These two protein chains interact to form a complex.

Sequence of chain A:
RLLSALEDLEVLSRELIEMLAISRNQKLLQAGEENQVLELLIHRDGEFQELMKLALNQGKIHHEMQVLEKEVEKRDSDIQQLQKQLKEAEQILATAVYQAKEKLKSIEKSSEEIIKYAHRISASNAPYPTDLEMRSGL

Interface contacts:
Residue I89 in chain A contacts residue Q114 in chain B (closest heavy-atom distance 3.6 Å).
Residue L34 in chain A contacts residue M97 in chain B (closest heavy-atom distance 3.4 Å).
Residue R103 in chain A is in contact with residue L132 in chain B (closest heavy-atom distance 3.5 Å).
Residue F76 in chain A is in contact with residue M97 in chain B (closest heavy-atom distance 3.5 Å).
Residue L82 in chain A interacts with residue P111 in chain B (closest heavy-atom distance 3.9 Å).
Residue M80 in chain A contacts residue M104 in chain B (closest heavy-atom distance 3.6 Å).
Residue M93 in chain A is in contact with residue L121 in chain B (closest heavy-atom distance 3.2 Å).
Residue R103 in chain A contacts residue N129 in chain B (closest heavy-atom distance 2.9 Å).
Residue Q86 in chain A contacts residue G106 in chain B (closest heavy-atom distance 2.9 Å).
Residue L84 in chain A is in contact with residue L66 in chain B (closest heavy-atom distance 3.5 Å).
Residue Q86 in chain A is in contact with residue P111 in chain B (closest heavy-atom distance 3.2 Å).
Residue L96 in chain A is in contact with residue V125 in chain B (closest heavy-atom distance 4.4 Å).
Residue V100 in chain A is in contact with residue K128 in chain B (closest heavy-atom distance 3.6 Å).
Residue R42 in chain A interacts with residue K91 in chain B (closest heavy-atom distance 3.2 Å).
Residue V100 in chain A interacts with residue Q124 in chain B (closest heavy-atom distance 3.9 Å).
Residue L37 in chain A contacts residue M76 in chain B (closest heavy-atom distance 4.7 Å).
Residue A83 in chain A is in contact with residue I107 in chain B (closest heavy-atom distance 3.8 Å).
Residue Q77 in chain A is in contact with residue D77 in chain B (closest heavy-atom distance 4.3 Å).
Residue H90 in chain A contacts residue Q114 in chain B (closest heavy-atom distance 4.6 Å).
Residue L34 in chain A contacts residue F94 in chain B (closest heavy-atom distance 4.1 Å).
Residue E99 in chain A contacts residue N129 in chain B (closest heavy-atom distance 3.3 Å).
Residue M93 in chain A is in contact with residue L118 in chain B (closest heavy-atom distance 3.7 Å).
Residue V100 in chain A contacts residue V125 in chain B (closest heavy-atom distance 3.5 Å).
Residue F76 in chain A interacts with residue I101 in chain B (closest heavy-atom distance 3.6 Å).
Residue L30 in chain A is in contact with residue I101 in chain B (closest heavy-atom distance 3.7 Å).
Residue E92 in chain A is in contact with residue R122 in chain B (closest heavy-atom distance 2.5 Å).
Residue Q86 in chain A is in contact with residue L109 in chain B (closest heavy-atom distance 2.8 Å).
Residue I89 in chain A contacts residue L118 in chain B (closest heavy-atom distance 3.7 Å).
Residue L30 in chain A contacts residue M104 in chain B (closest heavy-atom distance 3.7 Å).
Residue A83 in chain A is in contact with residue P105 in chain B (closest heavy-atom distance 4.5 Å).
Residue L31 in chain A is in contact with residue I101 in chain B (closest heavy-atom distance 4.7 Å).
Residue Q86 in chain A contacts residue I107 in chain B (closest heavy-atom distance 3.5 Å).
Residue Q86 in chain A interacts with residue P105 in chain B (closest heavy-atom distance 4.0 Å).
Residue G87 in chain A interacts with residue L66 in chain B (closest heavy-atom distance 4.7 Å).
Residue F76 in chain A contacts residue V69 in chain B (closest heavy-atom distance 4.7 Å).
Residue I89 in chain A is in contact with residue Q115 in chain B (closest heavy-atom distance 3.7 Å).
Residue M80 in chain A contacts residue V69 in chain B (closest heavy-atom distance 3.4 Å).
Residue M80 in chain A is in contact with residue I101 in chain B (closest heavy-atom distance 4.7 Å).
Residue G87 in chain A interacts with residue P105 in chain B (closest heavy-atom distance 3.3 Å).
Residue L96 in chain A contacts residue R122 in chain B (closest heavy-atom distance 3.5 Å).
Residue A83 in chain A contacts residue M104 in chain B (closest heavy-atom distance 4.2 Å).
Residue E99 in chain A is in contact with residue V125 in chain B (closest heavy-atom distance 3.4 Å).
Residue Q77 in chain A is in contact with residue I73 in chain B (closest heavy-atom distance 3.9 Å).
Residue A83 in chain A is in contact with residue L66 in chain B (closest heavy-atom distance 3.6 Å).
Residue Q86 in chain A is in contact with residue Q114 in chain B (closest heavy-atom distance 3.5 Å).
Residue I89 in chain A interacts with residue P111 in chain B (closest heavy-atom distance 4.4 Å).
Residue F76 in chain A contacts residue I73 in chain B (closest heavy-atom distance 3.7 Å).
Residue M80 in chain A is in contact with residue L66 in chain B (closest heavy-atom distance 4.0 Å).
Residue D73 in chain A is in contact with residue M76 in chain B (closest heavy-atom distance 4.6 Å).
Residue S41 in chain A is in contact with residue L90 in chain B (closest heavy-atom distance 4.6 Å).
Residue L96 in chain A interacts with residue L118 in chain B (closest heavy-atom distance 3.5 Å).
Residue Q86 in chain A is in contact with residue S110 in chain B (closest heavy-atom distance 3.5 Å).
Residue L84 in chain A is in contact with residue P67 in chain B (closest heavy-atom distance 4.5 Å).
Residue M93 in chain A is in contact with residue Q117 in chain B (closest heavy-atom distance 4.7 Å).
Residue L110 in chain A contacts residue Y135 in chain B (closest heavy-atom distance 3.6 Å).
Residue E38 in chain A contacts residue F94 in chain B (closest heavy-atom distance 3.3 Å).
Residue R103 in chain A is in contact with residue K128 in chain B (closest heavy-atom distance 4.2 Å).
Residue E92 in chain A interacts with residue L118 in chain B (closest heavy-atom distance 3.3 Å).
Residue D104 in chain A interacts with residue K128 in chain B (closest heavy-atom distance 4.3 Å).
Residue L37 in chain A contacts residue L90 in chain B (closest heavy-atom distance 4.5 Å).

Sequence of chain B:
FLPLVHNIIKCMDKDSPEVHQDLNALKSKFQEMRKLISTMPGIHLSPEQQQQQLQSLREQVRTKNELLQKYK